This data describes a binding interaction between two proteins.

Sequence of chain A:
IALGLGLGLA

Sequence of chain B:
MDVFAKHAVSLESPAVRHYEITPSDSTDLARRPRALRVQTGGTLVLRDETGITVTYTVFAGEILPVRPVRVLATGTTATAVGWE

Contacts between the two chains:
Residue E12 in chain B is in contact with residue I2 in chain A (closest heavy-atom distance 4.9 Å).
Residue P65 in chain B is in contact with residue L4 in chain A (closest heavy-atom distance 3.6 Å).
Residue S13 in chain B is in contact with residue A11 in chain A (closest heavy-atom distance 4.4 Å).
Residue I63 in chain B contacts residue I2 in chain A (closest heavy-atom distance 3.5 Å).
Residue P65 in chain B interacts with residue I2 in chain A (closest heavy-atom distance 3.5 Å).
Residue A35 in chain B is in contact with residue I2 in chain A (closest heavy-atom distance 3.7 Å).
Residue R34 in chain B contacts residue I2 in chain A (closest heavy-atom distance 4.8 Å).
Residue P14 in chain B is in contact with residue I2 in chain A (closest heavy-atom distance 4.0 Å).
Residue E12 in chain B contacts residue A11 in chain A (closest heavy-atom distance 3.3 Å).
Residue W83 in chain B is in contact with residue I2 in chain A (closest heavy-atom distance 4.8 Å).
Residue S13 in chain B is in contact with residue I2 in chain A (closest heavy-atom distance 3.3 Å).
Residue P65 in chain B interacts with residue A3 in chain A (closest heavy-atom distance 3.7 Å).
Residue A15 in chain B is in contact with residue I2 in chain A (closest heavy-atom distance 4.1 Å).
Residue L11 in chain B interacts with residue I2 in chain A (closest heavy-atom distance 4.9 Å).
Residue P14 in chain B contacts residue A11 in chain A (closest heavy-atom distance 3.7 Å).
Residue P14 in chain B interacts with residue L10 in chain A (closest heavy-atom distance 3.7 Å).